This data describes a binding interaction between two proteins.

Contacts between the two chains:
Residue V336 in chain B is in contact with residue K190 in chain A (closest heavy-atom distance 4.2 Å).
Residue V336 in chain B is in contact with residue D187 in chain A (closest heavy-atom distance 4.4 Å).
Residue V335 in chain B interacts with residue S194 in chain A (closest heavy-atom distance 4.0 Å).
Residue S332 in chain B contacts residue S194 in chain A (closest heavy-atom distance 4.9 Å).
Residue V336 in chain B is in contact with residue L191 in chain A (closest heavy-atom distance 5.0 Å).
Residue V335 in chain B contacts residue K190 in chain A (closest heavy-atom distance 4.6 Å).
Residue G331 in chain B is in contact with residue E133 in chain A (closest heavy-atom distance 4.3 Å).

Sequence of chain A:
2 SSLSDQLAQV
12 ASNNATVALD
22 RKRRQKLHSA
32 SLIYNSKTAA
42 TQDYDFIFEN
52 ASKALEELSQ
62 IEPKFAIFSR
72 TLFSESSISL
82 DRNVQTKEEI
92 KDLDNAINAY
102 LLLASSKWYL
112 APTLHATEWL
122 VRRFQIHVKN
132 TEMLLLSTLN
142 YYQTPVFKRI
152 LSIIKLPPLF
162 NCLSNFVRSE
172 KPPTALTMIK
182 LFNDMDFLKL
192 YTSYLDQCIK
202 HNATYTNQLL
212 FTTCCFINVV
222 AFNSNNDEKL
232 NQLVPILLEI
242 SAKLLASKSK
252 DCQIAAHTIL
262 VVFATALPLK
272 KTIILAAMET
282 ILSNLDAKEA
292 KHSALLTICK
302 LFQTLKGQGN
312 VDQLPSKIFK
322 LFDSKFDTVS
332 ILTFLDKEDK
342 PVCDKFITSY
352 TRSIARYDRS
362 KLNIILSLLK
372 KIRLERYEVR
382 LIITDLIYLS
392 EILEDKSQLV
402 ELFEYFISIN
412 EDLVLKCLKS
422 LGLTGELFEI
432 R

Sequence of chain B:
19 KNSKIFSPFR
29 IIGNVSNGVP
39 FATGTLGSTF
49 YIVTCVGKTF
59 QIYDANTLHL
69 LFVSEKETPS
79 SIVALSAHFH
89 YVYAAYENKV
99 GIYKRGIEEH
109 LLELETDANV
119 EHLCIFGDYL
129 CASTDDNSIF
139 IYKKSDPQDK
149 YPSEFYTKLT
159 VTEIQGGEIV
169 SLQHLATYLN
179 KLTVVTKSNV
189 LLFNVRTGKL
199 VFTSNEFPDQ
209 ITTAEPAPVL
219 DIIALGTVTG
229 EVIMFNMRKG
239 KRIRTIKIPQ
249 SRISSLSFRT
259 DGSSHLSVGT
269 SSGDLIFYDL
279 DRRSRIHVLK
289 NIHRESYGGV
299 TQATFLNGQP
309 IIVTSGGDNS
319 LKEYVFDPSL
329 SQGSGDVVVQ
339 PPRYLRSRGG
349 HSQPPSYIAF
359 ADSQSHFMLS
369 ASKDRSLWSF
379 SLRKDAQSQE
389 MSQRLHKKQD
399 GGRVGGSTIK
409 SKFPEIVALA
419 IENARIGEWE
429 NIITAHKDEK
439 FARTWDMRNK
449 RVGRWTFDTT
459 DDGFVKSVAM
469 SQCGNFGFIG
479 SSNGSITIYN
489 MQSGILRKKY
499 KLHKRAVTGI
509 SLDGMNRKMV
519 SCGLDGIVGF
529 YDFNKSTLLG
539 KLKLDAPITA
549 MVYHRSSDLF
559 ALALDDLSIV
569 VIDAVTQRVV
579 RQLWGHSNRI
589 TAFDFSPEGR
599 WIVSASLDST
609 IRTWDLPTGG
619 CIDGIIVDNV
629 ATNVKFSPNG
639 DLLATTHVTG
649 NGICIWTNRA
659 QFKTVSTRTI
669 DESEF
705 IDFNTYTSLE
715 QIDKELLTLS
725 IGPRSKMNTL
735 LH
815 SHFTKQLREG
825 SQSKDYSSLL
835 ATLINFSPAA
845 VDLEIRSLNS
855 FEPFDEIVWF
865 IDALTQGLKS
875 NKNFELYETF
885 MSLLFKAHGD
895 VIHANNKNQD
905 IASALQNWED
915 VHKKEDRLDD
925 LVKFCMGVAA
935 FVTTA